Sequence of protein 1:
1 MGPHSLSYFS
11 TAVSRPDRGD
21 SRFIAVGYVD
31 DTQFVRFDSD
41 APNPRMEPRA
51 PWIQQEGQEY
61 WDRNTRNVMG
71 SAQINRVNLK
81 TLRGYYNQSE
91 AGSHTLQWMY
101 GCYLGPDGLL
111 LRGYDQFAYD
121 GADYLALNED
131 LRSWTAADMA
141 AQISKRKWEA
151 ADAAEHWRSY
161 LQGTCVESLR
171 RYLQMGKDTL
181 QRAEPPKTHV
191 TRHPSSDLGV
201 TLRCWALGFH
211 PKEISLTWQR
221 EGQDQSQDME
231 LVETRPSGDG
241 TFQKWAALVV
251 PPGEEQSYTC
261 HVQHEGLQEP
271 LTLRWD

This data describes a binding interaction between two proteins.

Residue-level contacts at the interface:
Residue K147 in protein 1 interacts with residue A9 in protein 2 (closest heavy-atom distance 2.8 Å).
Residue N67 in protein 1 contacts residue E1 in protein 2 (closest heavy-atom distance 4.5 Å).
Residue A25 in protein 1 is in contact with residue F2 in protein 2 (closest heavy-atom distance 4.2 Å).
Residue I74 in protein 1 interacts with residue T6 in protein 2 (closest heavy-atom distance 3.1 Å).
Residue T164 in protein 1 is in contact with residue E1 in protein 2 (closest heavy-atom distance 3.6 Å).
Residue I74 in protein 1 contacts residue F7 in protein 2 (closest heavy-atom distance 3.7 Å).
Residue W98 in protein 1 interacts with residue F2 in protein 2 (closest heavy-atom distance 3.9 Å).
Residue Y85 in protein 1 is in contact with residue A9 in protein 2 (closest heavy-atom distance 2.7 Å).
Residue V68 in protein 1 contacts residue F2 in protein 2 (closest heavy-atom distance 3.9 Å).
Residue W148 in protein 1 contacts residue F7 in protein 2 (closest heavy-atom distance 3.5 Å).
Residue S71 in protein 1 interacts with residue E3 in protein 2 (closest heavy-atom distance 3.4 Å).
Residue S10 in protein 1 contacts residue F2 in protein 2 (closest heavy-atom distance 4.0 Å).
Residue L82 in protein 1 contacts residue A9 in protein 2 (closest heavy-atom distance 3.6 Å).
Residue T81 in protein 1 interacts with residue A9 in protein 2 (closest heavy-atom distance 3.6 Å).
Residue N64 in protein 1 interacts with residue F2 in protein 2 (closest heavy-atom distance 3.0 Å).
Residue N78 in protein 1 interacts with residue T6 in protein 2 (closest heavy-atom distance 4.8 Å).
Residue H156 in protein 1 interacts with residue F7 in protein 2 (closest heavy-atom distance 4.0 Å).
Residue N67 in protein 1 contacts residue F2 in protein 2 (closest heavy-atom distance 4.2 Å).
Residue N64 in protein 1 is in contact with residue E1 in protein 2 (closest heavy-atom distance 3.1 Å).
Residue Y160 in protein 1 interacts with residue F2 in protein 2 (closest heavy-atom distance 4.2 Å).
Residue I74 in protein 1 is in contact with residue L8 in protein 2 (closest heavy-atom distance 3.8 Å).
Residue S144 in protein 1 contacts residue A9 in protein 2 (closest heavy-atom distance 2.7 Å).
Residue F34 in protein 1 contacts residue E1 in protein 2 (closest heavy-atom distance 4.9 Å).
Residue W98 in protein 1 contacts residue E3 in protein 2 (closest heavy-atom distance 3.5 Å).
Residue K147 in protein 1 contacts residue L8 in protein 2 (closest heavy-atom distance 4.0 Å).
Residue I143 in protein 1 is in contact with residue A9 in protein 2 (closest heavy-atom distance 4.8 Å).
Residue Y160 in protein 1 interacts with residue E3 in protein 2 (closest heavy-atom distance 3.7 Å).
Residue Y160 in protein 1 interacts with residue E1 in protein 2 (closest heavy-atom distance 2.7 Å).
Residue N78 in protein 1 is in contact with residue A9 in protein 2 (closest heavy-atom distance 2.8 Å).
Residue N75 in protein 1 contacts residue T6 in protein 2 (closest heavy-atom distance 3.6 Å).
Residue S168 in protein 1 interacts with residue E1 in protein 2 (closest heavy-atom distance 3.1 Å).
Residue Y124 in protein 1 is in contact with residue A9 in protein 2 (closest heavy-atom distance 4.8 Å).
Residue Y100 in protein 1 is in contact with residue F2 in protein 2 (closest heavy-atom distance 3.2 Å).
Residue W148 in protein 1 contacts residue L8 in protein 2 (closest heavy-atom distance 2.8 Å).
Residue W148 in protein 1 contacts residue A9 in protein 2 (closest heavy-atom distance 4.1 Å).
Residue N78 in protein 1 is in contact with residue L8 in protein 2 (closest heavy-atom distance 3.6 Å).
Residue A151 in protein 1 interacts with residue F7 in protein 2 (closest heavy-atom distance 4.3 Å).
Residue Y100 in protein 1 is in contact with residue E1 in protein 2 (closest heavy-atom distance 4.8 Å).
Residue Y60 in protein 1 interacts with residue E1 in protein 2 (closest heavy-atom distance 3.5 Å).
Residue H156 in protein 1 contacts residue L5 in protein 2 (closest heavy-atom distance 4.7 Å).
Residue R171 in protein 1 is in contact with residue E1 in protein 2 (closest heavy-atom distance 4.8 Å).
Residue S71 in protein 1 interacts with residue F2 in protein 2 (closest heavy-atom distance 3.5 Å).
Residue Y8 in protein 1 is in contact with residue E1 in protein 2 (closest heavy-atom distance 2.9 Å).
Residue W157 in protein 1 is in contact with residue F7 in protein 2 (closest heavy-atom distance 3.9 Å).
Residue N67 in protein 1 is in contact with residue E3 in protein 2 (closest heavy-atom distance 3.5 Å).
Residue Y100 in protein 1 interacts with residue E3 in protein 2 (closest heavy-atom distance 3.0 Å).
Residue W157 in protein 1 interacts with residue L5 in protein 2 (closest heavy-atom distance 4.6 Å).
Residue R63 in protein 1 interacts with residue E1 in protein 2 (closest heavy-atom distance 2.8 Å).
Residue A153 in protein 1 is in contact with residue F7 in protein 2 (closest heavy-atom distance 3.7 Å).
Residue W98 in protein 1 contacts residue T6 in protein 2 (closest heavy-atom distance 3.5 Å).
Residue L6 in protein 1 contacts residue E1 in protein 2 (closest heavy-atom distance 3.9 Å).
Residue F23 in protein 1 is in contact with residue F2 in protein 2 (closest heavy-atom distance 4.9 Å).
Residue M46 in protein 1 contacts residue F2 in protein 2 (closest heavy-atom distance 3.9 Å).
Residue S71 in protein 1 interacts with residue T6 in protein 2 (closest heavy-atom distance 2.3 Å).
Residue V77 in protein 1 contacts residue L8 in protein 2 (closest heavy-atom distance 4.0 Å).
Residue W157 in protein 1 interacts with residue E3 in protein 2 (closest heavy-atom distance 3.8 Å).
Residue Y172 in protein 1 interacts with residue E1 in protein 2 (closest heavy-atom distance 2.6 Å).
Residue N67 in protein 1 contacts residue D4 in protein 2 (closest heavy-atom distance 3.5 Å).
Residue N78 in protein 1 interacts with residue F7 in protein 2 (closest heavy-atom distance 3.5 Å).
Residue Y8 in protein 1 interacts with residue F2 in protein 2 (closest heavy-atom distance 3.5 Å).

Sequence of protein 2:
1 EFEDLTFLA